Residue-level contacts at the interface:
Residue K83 in chain A is in contact with residue E42 in chain B (closest heavy-atom distance 3.5 Å).
Residue Y78 in chain A is in contact with residue F39 in chain B (closest heavy-atom distance 3.1 Å).
Residue W54 in chain A is in contact with residue P19 in chain B (closest heavy-atom distance 3.4 Å).
Residue K44 in chain A contacts residue F40 in chain B (closest heavy-atom distance 3.3 Å).
Residue E82 in chain A contacts residue R45 in chain B (closest heavy-atom distance 2.7 Å).
Residue E55 in chain A interacts with residue W14 in chain B (closest heavy-atom distance 3.2 Å).
Residue E55 in chain A interacts with residue R15 in chain B (closest heavy-atom distance 2.8 Å).
Residue V47 in chain A interacts with residue E23 in chain B (closest heavy-atom distance 3.6 Å).
Residue L81 in chain A contacts residue F40 in chain B (closest heavy-atom distance 4.0 Å).
Residue L41 in chain A interacts with residue P30 in chain B (closest heavy-atom distance 3.8 Å).
Residue G51 in chain A interacts with residue W14 in chain B (closest heavy-atom distance 3.2 Å).
Residue L24 in chain A is in contact with residue I33 in chain B (closest heavy-atom distance 3.5 Å).
Residue E55 in chain A contacts residue A16 in chain B (closest heavy-atom distance 4.3 Å).
Residue K37 in chain A is in contact with residue Q26 in chain B (closest heavy-atom distance 4.2 Å).
Residue K37 in chain A interacts with residue D27 in chain B (closest heavy-atom distance 3.6 Å).
Residue K37 in chain A contacts residue Q29 in chain B (closest heavy-atom distance 3.0 Å).
Residue G51 in chain A is in contact with residue F20 in chain B (closest heavy-atom distance 3.5 Å).
Residue G63 in chain A interacts with residue T17 in chain B (closest heavy-atom distance 4.0 Å).
Residue H61 in chain A interacts with residue T17 in chain B (closest heavy-atom distance 3.0 Å).
Residue L41 in chain A contacts residue Q29 in chain B (closest heavy-atom distance 4.0 Å).
Residue L40 in chain A is in contact with residue F20 in chain B (closest heavy-atom distance 3.4 Å).
Residue L50 in chain A interacts with residue F20 in chain B (closest heavy-atom distance 3.4 Å).
Residue L81 in chain A interacts with residue F36 in chain B (closest heavy-atom distance 3.3 Å).
Residue K37 in chain A contacts residue F20 in chain B (closest heavy-atom distance 3.2 Å).
Residue G51 in chain A contacts residue N18 in chain B (closest heavy-atom distance 2.8 Å).
Residue V47 in chain A contacts residue W14 in chain B (closest heavy-atom distance 3.9 Å).
Residue E55 in chain A interacts with residue N18 in chain B (closest heavy-atom distance 3.3 Å).
Residue L41 in chain A interacts with residue F20 in chain B (closest heavy-atom distance 3.7 Å).
Residue V77 in chain A is in contact with residue F36 in chain B (closest heavy-atom distance 3.3 Å).
Residue W54 in chain A is in contact with residue T17 in chain B (closest heavy-atom distance 2.8 Å).
Residue Y78 in chain A interacts with residue P35 in chain B (closest heavy-atom distance 3.0 Å).
Residue D48 in chain A interacts with residue W14 in chain B (closest heavy-atom distance 3.3 Å).
Residue L41 in chain A interacts with residue D27 in chain B (closest heavy-atom distance 3.9 Å).
Residue K83 in chain A contacts residue Q43 in chain B (closest heavy-atom distance 2.8 Å).
Residue P38 in chain A contacts residue S31 in chain B (closest heavy-atom distance 2.9 Å).
Residue S43 in chain A is in contact with residue F40 in chain B (closest heavy-atom distance 3.4 Å).
Residue R52 in chain A is in contact with residue W14 in chain B (closest heavy-atom distance 3.4 Å).
Residue N42 in chain A is in contact with residue S31 in chain B (closest heavy-atom distance 3.1 Å).
Residue K37 in chain A contacts residue P19 in chain B (closest heavy-atom distance 4.4 Å).
Residue N42 in chain A contacts residue P35 in chain B (closest heavy-atom distance 3.2 Å).
Residue N42 in chain A is in contact with residue F36 in chain B (closest heavy-atom distance 3.0 Å).
Residue N42 in chain A contacts residue F40 in chain B (closest heavy-atom distance 3.1 Å).
Residue M74 in chain A is in contact with residue F36 in chain B (closest heavy-atom distance 3.7 Å).
Residue K83 in chain A interacts with residue E44 in chain B (closest heavy-atom distance 4.0 Å).
Residue N42 in chain A interacts with residue I33 in chain B (closest heavy-atom distance 3.1 Å).
Residue N42 in chain A contacts residue N34 in chain B (closest heavy-atom distance 2.9 Å).
Residue L81 in chain A interacts with residue F39 in chain B (closest heavy-atom distance 3.4 Å).
Residue K83 in chain A is in contact with residue R45 in chain B (closest heavy-atom distance 2.7 Å).
Residue V47 in chain A is in contact with residue F20 in chain B (closest heavy-atom distance 3.4 Å).
Residue W54 in chain A contacts residue N18 in chain B (closest heavy-atom distance 3.1 Å).
Residue K44 in chain A is in contact with residue Q43 in chain B (closest heavy-atom distance 2.7 Å).
Residue M74 in chain A interacts with residue P35 in chain B (closest heavy-atom distance 3.7 Å).
Residue E55 in chain A is in contact with residue T17 in chain B (closest heavy-atom distance 2.7 Å).
Residue Y78 in chain A interacts with residue F36 in chain B (closest heavy-atom distance 3.2 Å).
Residue W54 in chain A contacts residue F20 in chain B (closest heavy-atom distance 4.0 Å).
Residue G33 in chain A contacts residue P19 in chain B (closest heavy-atom distance 3.3 Å).
Residue S43 in chain A is in contact with residue F36 in chain B (closest heavy-atom distance 3.2 Å).
Residue P38 in chain A interacts with residue Q29 in chain B (closest heavy-atom distance 3.1 Å).
Residue V39 in chain A contacts residue I33 in chain B (closest heavy-atom distance 3.8 Å).
Residue V39 in chain A is in contact with residue F36 in chain B (closest heavy-atom distance 4.4 Å).

These two protein chains interact to form a complex.

Sequence of chain B:
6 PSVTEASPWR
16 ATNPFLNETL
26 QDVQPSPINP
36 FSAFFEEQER

Sequence of chain A:
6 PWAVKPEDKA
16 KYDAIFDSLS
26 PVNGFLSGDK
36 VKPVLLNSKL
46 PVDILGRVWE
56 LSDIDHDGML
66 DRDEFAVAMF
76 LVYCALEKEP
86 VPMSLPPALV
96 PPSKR